Sequence of protein 2:
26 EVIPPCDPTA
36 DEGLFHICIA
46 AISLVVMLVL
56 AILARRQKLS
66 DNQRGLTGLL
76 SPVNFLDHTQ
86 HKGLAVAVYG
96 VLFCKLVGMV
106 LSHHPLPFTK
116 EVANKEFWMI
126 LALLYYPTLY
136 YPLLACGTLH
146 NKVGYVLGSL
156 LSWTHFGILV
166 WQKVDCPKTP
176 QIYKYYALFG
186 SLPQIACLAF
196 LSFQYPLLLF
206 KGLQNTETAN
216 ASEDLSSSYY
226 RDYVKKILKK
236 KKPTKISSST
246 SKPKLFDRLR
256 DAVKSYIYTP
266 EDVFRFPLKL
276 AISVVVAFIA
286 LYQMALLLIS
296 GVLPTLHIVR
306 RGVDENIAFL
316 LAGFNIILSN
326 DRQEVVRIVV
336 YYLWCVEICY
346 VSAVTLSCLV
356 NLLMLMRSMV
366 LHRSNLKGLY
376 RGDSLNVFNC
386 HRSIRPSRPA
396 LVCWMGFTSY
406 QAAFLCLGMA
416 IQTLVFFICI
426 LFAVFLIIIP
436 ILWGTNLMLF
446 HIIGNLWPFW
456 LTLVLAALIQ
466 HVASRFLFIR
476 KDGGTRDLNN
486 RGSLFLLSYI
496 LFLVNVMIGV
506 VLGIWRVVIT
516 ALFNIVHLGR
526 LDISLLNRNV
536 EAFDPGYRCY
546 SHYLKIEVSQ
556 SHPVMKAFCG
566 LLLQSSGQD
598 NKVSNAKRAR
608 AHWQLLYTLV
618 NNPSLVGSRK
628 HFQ

The following describes two proteins that form a bound complex.

Interface contacts:
Residue G487 in protein 1 is in contact with residue D66 in protein 2 (closest heavy-atom distance 3.2 Å).
Residue I528 in protein 1 interacts with residue N532 in protein 2 (closest heavy-atom distance 3.3 Å).
Residue G504 in protein 1 contacts residue A408 in protein 2 (closest heavy-atom distance 3.5 Å).
Residue F80 in protein 1 contacts residue F490 in protein 2 (closest heavy-atom distance 3.5 Å).
Residue E536 in protein 1 is in contact with residue R533 in protein 2 (closest heavy-atom distance 3.2 Å).
Residue G541 in protein 1 is in contact with residue R511 in protein 2 (closest heavy-atom distance 3.5 Å).
Residue F409 in protein 1 is in contact with residue G508 in protein 2 (closest heavy-atom distance 3.5 Å).
Residue R481 in protein 1 contacts residue R390 in protein 2 (closest heavy-atom distance 3.4 Å).
Residue R69 in protein 1 interacts with residue S488 in protein 2 (closest heavy-atom distance 2.3 Å).
Residue V93 in protein 1 is in contact with residue Y494 in protein 2 (closest heavy-atom distance 3.4 Å).
Residue L530 in protein 1 is in contact with residue R511 in protein 2 (closest heavy-atom distance 3.5 Å).
Residue S404 in protein 1 interacts with residue N500 in protein 2 (closest heavy-atom distance 3.1 Å).
Residue S76 in protein 1 is in contact with residue F490 in protein 2 (closest heavy-atom distance 3.4 Å).
Residue N79 in protein 1 is in contact with residue F490 in protein 2 (closest heavy-atom distance 3.2 Å).
Residue D539 in protein 1 contacts residue R511 in protein 2 (closest heavy-atom distance 2.6 Å).
Residue L81 in protein 1 contacts residue R486 in protein 2 (closest heavy-atom distance 3.3 Å).
Residue Y94 in protein 1 is in contact with residue Y494 in protein 2 (closest heavy-atom distance 3.2 Å).
Residue F490 in protein 1 contacts residue S76 in protein 2 (closest heavy-atom distance 3.5 Å).
Residue S76 in protein 1 contacts residue G487 in protein 2 (closest heavy-atom distance 3.4 Å).
Residue N532 in protein 1 is in contact with residue I528 in protein 2 (closest heavy-atom distance 3.3 Å).
Residue F383 in protein 1 contacts residue R533 in protein 2 (closest heavy-atom distance 3.3 Å).
Residue Q465 in protein 1 interacts with residue V397 in protein 2 (closest heavy-atom distance 3.6 Å).
Residue R390 in protein 1 contacts residue R481 in protein 2 (closest heavy-atom distance 3.4 Å).
Residue I528 in protein 1 interacts with residue R511 in protein 2 (closest heavy-atom distance 3.4 Å).
Residue P391 in protein 1 interacts with residue D482 in protein 2 (closest heavy-atom distance 3.0 Å).
Residue G508 in protein 1 is in contact with residue F409 in protein 2 (closest heavy-atom distance 3.5 Å).
Residue R511 in protein 1 contacts residue D539 in protein 2 (closest heavy-atom distance 2.5 Å).
Residue R511 in protein 1 is in contact with residue G541 in protein 2 (closest heavy-atom distance 3.4 Å).
Residue D66 in protein 1 interacts with residue G487 in protein 2 (closest heavy-atom distance 3.2 Å).
Residue N500 in protein 1 contacts residue S404 in protein 2 (closest heavy-atom distance 3.3 Å).
Residue N532 in protein 1 contacts residue S529 in protein 2 (closest heavy-atom distance 3.1 Å).
Residue R390 in protein 1 is in contact with residue D482 in protein 2 (closest heavy-atom distance 2.7 Å).
Residue R511 in protein 1 is in contact with residue I528 in protein 2 (closest heavy-atom distance 3.4 Å).
Residue R525 in protein 1 interacts with residue R511 in protein 2 (closest heavy-atom distance 3.0 Å).
Residue R511 in protein 1 interacts with residue R525 in protein 2 (closest heavy-atom distance 3.1 Å).
Residue Y494 in protein 1 interacts with residue Y94 in protein 2 (closest heavy-atom distance 3.2 Å).
Residue L97 in protein 1 contacts residue L498 in protein 2 (closest heavy-atom distance 3.4 Å).
Residue Y494 in protein 1 contacts residue L97 in protein 2 (closest heavy-atom distance 3.4 Å).
Residue Y94 in protein 1 contacts residue F497 in protein 2 (closest heavy-atom distance 3.5 Å).
Residue R486 in protein 1 contacts residue L81 in protein 2 (closest heavy-atom distance 3.4 Å).
Residue F490 in protein 1 is in contact with residue N79 in protein 2 (closest heavy-atom distance 3.4 Å).
Residue S488 in protein 1 interacts with residue R69 in protein 2 (closest heavy-atom distance 2.4 Å).
Residue D482 in protein 1 contacts residue R390 in protein 2 (closest heavy-atom distance 2.7 Å).
Residue S469 in protein 1 interacts with residue L396 in protein 2 (closest heavy-atom distance 3.4 Å).
Residue R533 in protein 1 contacts residue F383 in protein 2 (closest heavy-atom distance 3.3 Å).
Residue G504 in protein 1 contacts residue F409 in protein 2 (closest heavy-atom distance 3.4 Å).
Residue D482 in protein 1 is in contact with residue P391 in protein 2 (closest heavy-atom distance 3.1 Å).
Residue L97 in protein 1 contacts residue Y494 in protein 2 (closest heavy-atom distance 3.3 Å).
Residue F409 in protein 1 is in contact with residue G504 in protein 2 (closest heavy-atom distance 3.4 Å).
Residue A408 in protein 1 is in contact with residue G504 in protein 2 (closest heavy-atom distance 3.3 Å).
Residue R486 in protein 1 interacts with residue Q555 in protein 2 (closest heavy-atom distance 2.6 Å).
Residue L139 in protein 1 contacts residue Y494 in protein 2 (closest heavy-atom distance 3.5 Å).
Residue W399 in protein 1 contacts residue L489 in protein 2 (closest heavy-atom distance 3.4 Å).
Residue S529 in protein 1 is in contact with residue N532 in protein 2 (closest heavy-atom distance 3.1 Å).
Residue R511 in protein 1 contacts residue L530 in protein 2 (closest heavy-atom distance 3.5 Å).
Residue L396 in protein 1 interacts with residue S469 in protein 2 (closest heavy-atom distance 3.2 Å).
Residue G70 in protein 1 is in contact with residue S488 in protein 2 (closest heavy-atom distance 3.5 Å).
Residue R533 in protein 1 contacts residue E536 in protein 2 (closest heavy-atom distance 3.2 Å).
Residue Q555 in protein 1 interacts with residue R486 in protein 2 (closest heavy-atom distance 2.7 Å).
Residue S488 in protein 1 interacts with residue G70 in protein 2 (closest heavy-atom distance 3.5 Å).

Sequence of protein 1:
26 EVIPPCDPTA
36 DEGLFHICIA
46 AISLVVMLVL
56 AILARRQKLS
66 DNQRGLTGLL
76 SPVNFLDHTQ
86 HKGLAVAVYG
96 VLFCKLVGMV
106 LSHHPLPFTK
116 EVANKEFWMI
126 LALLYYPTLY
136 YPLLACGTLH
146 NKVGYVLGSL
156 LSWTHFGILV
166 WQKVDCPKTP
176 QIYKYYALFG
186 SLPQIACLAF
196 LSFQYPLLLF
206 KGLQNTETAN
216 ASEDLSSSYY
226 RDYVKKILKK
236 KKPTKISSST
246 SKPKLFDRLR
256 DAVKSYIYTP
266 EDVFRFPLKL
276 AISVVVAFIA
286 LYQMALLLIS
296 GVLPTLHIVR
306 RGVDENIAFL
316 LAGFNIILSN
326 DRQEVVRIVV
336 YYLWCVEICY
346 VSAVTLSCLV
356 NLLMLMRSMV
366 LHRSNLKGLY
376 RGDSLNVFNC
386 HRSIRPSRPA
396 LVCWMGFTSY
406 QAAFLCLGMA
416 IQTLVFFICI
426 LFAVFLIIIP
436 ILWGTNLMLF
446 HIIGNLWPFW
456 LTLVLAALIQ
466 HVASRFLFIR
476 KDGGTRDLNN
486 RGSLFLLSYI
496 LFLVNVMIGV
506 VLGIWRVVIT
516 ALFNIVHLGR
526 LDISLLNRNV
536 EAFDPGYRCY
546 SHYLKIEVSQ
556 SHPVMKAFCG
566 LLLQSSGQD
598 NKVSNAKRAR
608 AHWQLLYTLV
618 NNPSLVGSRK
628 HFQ